Sequence of chain A:
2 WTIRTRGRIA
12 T

These two protein chains interact to form a complex.

Sequence of chain B:
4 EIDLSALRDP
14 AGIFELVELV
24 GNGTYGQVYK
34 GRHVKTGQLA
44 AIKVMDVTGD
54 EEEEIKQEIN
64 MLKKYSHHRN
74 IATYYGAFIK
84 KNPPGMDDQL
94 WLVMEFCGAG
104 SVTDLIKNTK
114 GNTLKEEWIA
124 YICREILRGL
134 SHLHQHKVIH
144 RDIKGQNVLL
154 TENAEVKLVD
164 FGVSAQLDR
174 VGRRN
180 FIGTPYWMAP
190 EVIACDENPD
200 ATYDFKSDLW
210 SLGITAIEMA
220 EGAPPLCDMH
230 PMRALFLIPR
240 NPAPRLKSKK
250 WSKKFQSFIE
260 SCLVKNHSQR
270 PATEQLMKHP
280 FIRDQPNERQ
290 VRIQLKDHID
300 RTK

Residue-level contacts at the interface:
Residue D53 in chain B contacts residue R9 in chain A (closest heavy-atom distance 3.7 Å).
Residue D53 in chain B contacts residue R7 in chain A (closest heavy-atom distance 2.7 Å).
Residue E57 in chain B contacts residue R5 in chain A (closest heavy-atom distance 3.0 Å).
Residue L234 in chain B contacts residue I4 in chain A (closest heavy-atom distance 4.3 Å).
Residue I181 in chain B contacts residue T6 in chain A (closest heavy-atom distance 3.9 Å).
Residue T183 in chain B is in contact with residue W2 in chain A (closest heavy-atom distance 3.5 Å).
Residue P230 in chain B interacts with residue W2 in chain A (closest heavy-atom distance 3.6 Å).
Residue Y28 in chain B is in contact with residue R5 in chain A (closest heavy-atom distance 4.1 Å).
Residue P184 in chain B contacts residue T3 in chain A (closest heavy-atom distance 4.5 Å).
Residue E54 in chain B is in contact with residue R5 in chain A (closest heavy-atom distance 2.7 Å).
Residue I181 in chain B is in contact with residue R5 in chain A (closest heavy-atom distance 3.5 Å).
Residue K147 in chain B is in contact with residue T3 in chain A (closest heavy-atom distance 4.5 Å).
Residue T27 in chain B is in contact with residue A11 in chain A (closest heavy-atom distance 4.0 Å).
Residue F180 in chain B is in contact with residue I4 in chain A (closest heavy-atom distance 3.7 Å).
Residue M187 in chain B is in contact with residue I4 in chain A (closest heavy-atom distance 4.1 Å).
Residue D145 in chain B contacts residue T3 in chain A (closest heavy-atom distance 4.9 Å).
Residue F180 in chain B interacts with residue R5 in chain A (closest heavy-atom distance 4.6 Å).
Residue T27 in chain B contacts residue T3 in chain A (closest heavy-atom distance 3.9 Å).
Residue E57 in chain B interacts with residue R9 in chain A (closest heavy-atom distance 4.3 Å).
Residue T27 in chain B interacts with residue R5 in chain A (closest heavy-atom distance 4.0 Å).
Residue G182 in chain B interacts with residue T3 in chain A (closest heavy-atom distance 3.2 Å).
Residue P184 in chain B interacts with residue W2 in chain A (closest heavy-atom distance 3.4 Å).
Residue I181 in chain B interacts with residue I4 in chain A (closest heavy-atom distance 3.9 Å).
Residue L234 in chain B contacts residue W2 in chain A (closest heavy-atom distance 4.8 Å).
Residue T183 in chain B contacts residue I4 in chain A (closest heavy-atom distance 4.6 Å).
Residue T183 in chain B contacts residue T3 in chain A (closest heavy-atom distance 3.0 Å).
Residue M231 in chain B contacts residue W2 in chain A (closest heavy-atom distance 3.9 Å).
Residue G182 in chain B contacts residue I4 in chain A (closest heavy-atom distance 2.6 Å).
Residue E54 in chain B interacts with residue R9 in chain A (closest heavy-atom distance 3.4 Å).
Residue P184 in chain B is in contact with residue I4 in chain A (closest heavy-atom distance 4.1 Å).